The following describes two proteins that form a bound complex.

Interface contacts:
Residue T290 in chain A interacts with residue W29 in chain B (closest heavy-atom distance 3.5 Å).
Residue Y182 in chain A is in contact with residue E227 in chain B (closest heavy-atom distance 3.6 Å).
Residue E350 in chain A is in contact with residue E229 in chain B (closest heavy-atom distance 3.6 Å).
Residue K30 in chain A interacts with residue D225 in chain B (closest heavy-atom distance 3.7 Å).
Residue D285 in chain A is in contact with residue F30 in chain B (closest heavy-atom distance 3.1 Å).
Residue V22 in chain A contacts residue E36 in chain B (closest heavy-atom distance 3.4 Å).
Residue S17 in chain A interacts with residue E217 in chain B (closest heavy-atom distance 3.4 Å).
Residue R283 in chain A is in contact with residue P224 in chain B (closest heavy-atom distance 3.5 Å).
Residue A289 in chain A interacts with residue W29 in chain B (closest heavy-atom distance 3.0 Å).
Residue R336 in chain A interacts with residue I24 in chain B (closest heavy-atom distance 3.4 Å).
Residue Y11 in chain A is in contact with residue Q219 in chain B (closest heavy-atom distance 3.2 Å).
Residue V22 in chain A contacts residue Q38 in chain B (closest heavy-atom distance 3.6 Å).
Residue N20 in chain A contacts residue Y37 in chain B (closest heavy-atom distance 3.3 Å).
Residue L286 in chain A interacts with residue F30 in chain B (closest heavy-atom distance 3.5 Å).
Residue N349 in chain A contacts residue R27 in chain B (closest heavy-atom distance 3.1 Å).
Residue T16 in chain A interacts with residue Y37 in chain B (closest heavy-atom distance 3.4 Å).
Residue S345 in chain A is in contact with residue E28 in chain B (closest heavy-atom distance 2.9 Å).
Residue Q21 in chain A is in contact with residue W40 in chain B (closest heavy-atom distance 3.2 Å).
Residue Y182 in chain A interacts with residue P224 in chain B (closest heavy-atom distance 2.7 Å).
Residue A289 in chain A interacts with residue E28 in chain B (closest heavy-atom distance 3.4 Å).
Residue T19 in chain A contacts residue Y37 in chain B (closest heavy-atom distance 2.8 Å).
Residue Y11 in chain A interacts with residue D220 in chain B (closest heavy-atom distance 3.4 Å).
Residue P287 in chain A contacts residue F221 in chain B (closest heavy-atom distance 3.7 Å).
Residue D285 in chain A contacts residue R27 in chain B (closest heavy-atom distance 3.3 Å).
Residue V284 in chain A is in contact with residue P26 in chain B (closest heavy-atom distance 3.7 Å).
Residue N20 in chain A interacts with residue Q38 in chain B (closest heavy-atom distance 3.1 Å).
Residue V284 in chain A contacts residue E28 in chain B (closest heavy-atom distance 3.3 Å).
Residue W31 in chain A contacts residue E227 in chain B (closest heavy-atom distance 3.3 Å).
Residue P287 in chain A interacts with residue N31 in chain B (closest heavy-atom distance 3.6 Å).
Residue N23 in chain A interacts with residue E217 in chain B (closest heavy-atom distance 3.1 Å).
Residue N20 in chain A interacts with residue E217 in chain B (closest heavy-atom distance 2.7 Å).
Residue T19 in chain A interacts with residue P39 in chain B (closest heavy-atom distance 3.6 Å).
Residue Y11 in chain A is in contact with residue E217 in chain B (closest heavy-atom distance 2.9 Å).
Residue P287 in chain A is in contact with residue F30 in chain B (closest heavy-atom distance 3.6 Å).
Residue W31 in chain A contacts residue L228 in chain B (closest heavy-atom distance 3.6 Å).
Residue Q21 in chain A contacts residue Q38 in chain B (closest heavy-atom distance 2.8 Å).
Residue S10 in chain A interacts with residue F221 in chain B (closest heavy-atom distance 3.6 Å).
Residue N174 in chain A interacts with residue F221 in chain B (closest heavy-atom distance 3.3 Å).
Residue P287 in chain A is in contact with residue A222 in chain B (closest heavy-atom distance 3.2 Å).
Residue R181 in chain A contacts residue L223 in chain B (closest heavy-atom distance 3.7 Å).
Residue Y11 in chain A interacts with residue F221 in chain B (closest heavy-atom distance 3.5 Å).
Residue T290 in chain A contacts residue E28 in chain B (closest heavy-atom distance 3.4 Å).
Residue N23 in chain A contacts residue K35 in chain B (closest heavy-atom distance 3.1 Å).
Residue T290 in chain A contacts residue W200 in chain B (closest heavy-atom distance 2.9 Å).
Residue N20 in chain A contacts residue E36 in chain B (closest heavy-atom distance 3.5 Å).
Residue R177 in chain A contacts residue F221 in chain B (closest heavy-atom distance 3.5 Å).
Residue R181 in chain A interacts with residue D225 in chain B (closest heavy-atom distance 3.1 Å).
Residue T19 in chain A interacts with residue W40 in chain B (closest heavy-atom distance 3.7 Å).
Residue W288 in chain A is in contact with residue N31 in chain B (closest heavy-atom distance 3.5 Å).
Residue P38 in chain A is in contact with residue E227 in chain B (closest heavy-atom distance 2.9 Å).
Residue F71 in chain A interacts with residue L226 in chain B (closest heavy-atom distance 3.7 Å).
Residue G291 in chain A is in contact with residue E28 in chain B (closest heavy-atom distance 3.2 Å).
Residue L18 in chain A interacts with residue W40 in chain B (closest heavy-atom distance 3.2 Å).
Residue Y182 in chain A is in contact with residue L223 in chain B (closest heavy-atom distance 3.6 Å).
Residue S345 in chain A interacts with residue N25 in chain B (closest heavy-atom distance 3.7 Å).
Residue R181 in chain A contacts residue E227 in chain B (closest heavy-atom distance 3.2 Å).
Residue S345 in chain A is in contact with residue P26 in chain B (closest heavy-atom distance 3.4 Å).
Residue W288 in chain A contacts residue W29 in chain B (closest heavy-atom distance 3.6 Å).
Residue V284 in chain A interacts with residue R27 in chain B (closest heavy-atom distance 3.7 Å).
Residue V284 in chain A is in contact with residue W29 in chain B (closest heavy-atom distance 3.6 Å).

Sequence of chain B:
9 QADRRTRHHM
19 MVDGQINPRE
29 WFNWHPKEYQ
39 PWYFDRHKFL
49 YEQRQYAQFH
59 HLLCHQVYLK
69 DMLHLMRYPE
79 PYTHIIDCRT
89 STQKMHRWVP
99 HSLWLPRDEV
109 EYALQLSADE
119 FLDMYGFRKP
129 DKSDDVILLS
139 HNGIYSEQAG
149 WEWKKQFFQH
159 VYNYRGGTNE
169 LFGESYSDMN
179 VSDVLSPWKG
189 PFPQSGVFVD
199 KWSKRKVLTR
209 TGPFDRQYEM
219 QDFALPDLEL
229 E

Sequence of chain A:
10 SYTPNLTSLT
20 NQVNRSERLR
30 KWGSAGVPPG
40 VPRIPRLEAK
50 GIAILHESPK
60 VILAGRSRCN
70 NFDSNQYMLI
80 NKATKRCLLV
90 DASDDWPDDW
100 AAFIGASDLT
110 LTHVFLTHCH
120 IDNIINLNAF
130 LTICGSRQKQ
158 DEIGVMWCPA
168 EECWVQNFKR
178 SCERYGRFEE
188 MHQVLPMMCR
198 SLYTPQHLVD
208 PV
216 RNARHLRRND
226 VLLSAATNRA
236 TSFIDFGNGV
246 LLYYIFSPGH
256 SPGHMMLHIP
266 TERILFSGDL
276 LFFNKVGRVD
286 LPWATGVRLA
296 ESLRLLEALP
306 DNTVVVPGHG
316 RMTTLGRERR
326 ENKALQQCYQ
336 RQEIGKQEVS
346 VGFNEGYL